Sequence of chain B:
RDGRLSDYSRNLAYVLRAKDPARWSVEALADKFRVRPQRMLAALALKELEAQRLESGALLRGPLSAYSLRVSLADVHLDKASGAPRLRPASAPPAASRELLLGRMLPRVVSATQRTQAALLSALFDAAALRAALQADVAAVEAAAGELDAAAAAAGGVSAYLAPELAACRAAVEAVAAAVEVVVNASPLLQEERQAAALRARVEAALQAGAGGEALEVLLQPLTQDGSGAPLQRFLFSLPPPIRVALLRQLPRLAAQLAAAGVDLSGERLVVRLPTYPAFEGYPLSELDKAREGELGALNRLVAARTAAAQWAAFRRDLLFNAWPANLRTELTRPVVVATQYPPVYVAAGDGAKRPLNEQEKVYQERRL

The following describes two proteins that form a bound complex.

Residue-level contacts at the interface:
Residue K965 in chain B interacts with residue A59 in chain A (closest heavy-atom distance 2.7 Å).
Residue R938 in chain B is in contact with residue N28 in chain A (closest heavy-atom distance 3.6 Å).
Residue P939 in chain B interacts with residue G27 in chain A (closest heavy-atom distance 3.6 Å).
Residue G961 in chain B interacts with residue K64 in chain A (closest heavy-atom distance 3.7 Å).
Residue V942 in chain B interacts with residue G32 in chain A (closest heavy-atom distance 3.5 Å).
Residue A950 in chain B interacts with residue N34 in chain A (closest heavy-atom distance 3.6 Å).
Residue A959 in chain B contacts residue A59 in chain A (closest heavy-atom distance 3.5 Å).
Residue T934 in chain B is in contact with residue K51 in chain A (closest heavy-atom distance 2.8 Å).
Residue R938 in chain B is in contact with residue M29 in chain A (closest heavy-atom distance 3.9 Å).
Residue L936 in chain B interacts with residue H58 in chain A (closest heavy-atom distance 3.3 Å).
Residue P929 in chain B contacts residue P23 in chain A (closest heavy-atom distance 3.5 Å).
Residue T934 in chain B contacts residue P21 in chain A (closest heavy-atom distance 4.3 Å).
Residue R933 in chain B contacts residue R74 in chain A (closest heavy-atom distance 3.5 Å).
Residue T951 in chain B interacts with residue L31 in chain A (closest heavy-atom distance 4.3 Å).
Residue L932 in chain B contacts residue P21 in chain A (closest heavy-atom distance 3.3 Å).
Residue R979 in chain B interacts with residue W18 in chain A (closest heavy-atom distance 3.0 Å).
Residue Q952 in chain B is in contact with residue N34 in chain A (closest heavy-atom distance 3.0 Å).
Residue R979 in chain B interacts with residue D20 in chain A (closest heavy-atom distance 4.0 Å).
Residue V941 in chain B interacts with residue G32 in chain A (closest heavy-atom distance 3.0 Å).
Residue R933 in chain B interacts with residue D79 in chain A (closest heavy-atom distance 4.1 Å).
Residue V940 in chain B is in contact with residue H30 in chain A (closest heavy-atom distance 4.1 Å).
Residue K965 in chain B is in contact with residue G60 in chain A (closest heavy-atom distance 3.3 Å).
Residue L932 in chain B is in contact with residue P23 in chain A (closest heavy-atom distance 4.0 Å).
Residue V941 in chain B interacts with residue L31 in chain A (closest heavy-atom distance 3.4 Å).
Residue R933 in chain B interacts with residue P76 in chain A (closest heavy-atom distance 4.2 Å).
Residue Y975 in chain B is in contact with residue A25 in chain A (closest heavy-atom distance 3.7 Å).
Residue G961 in chain B is in contact with residue H58 in chain A (closest heavy-atom distance 3.4 Å).
Residue R979 in chain B contacts residue L31 in chain A (closest heavy-atom distance 3.4 Å).
Residue T951 in chain B interacts with residue W18 in chain A (closest heavy-atom distance 3.3 Å).
Residue A959 in chain B is in contact with residue H58 in chain A (closest heavy-atom distance 3.9 Å).
Residue A960 in chain B contacts residue H58 in chain A (closest heavy-atom distance 3.5 Å).
Residue E972 in chain B interacts with residue D26 in chain A (closest heavy-atom distance 3.4 Å).
Residue Q971 in chain B is in contact with residue D26 in chain A (closest heavy-atom distance 3.2 Å).
Residue K965 in chain B interacts with residue V61 in chain A (closest heavy-atom distance 3.9 Å).
Residue A930 in chain B interacts with residue P23 in chain A (closest heavy-atom distance 3.9 Å).
Residue P955 in chain B is in contact with residue L31 in chain A (closest heavy-atom distance 3.8 Å).
Residue V940 in chain B interacts with residue M29 in chain A (closest heavy-atom distance 3.6 Å).
Residue G963 in chain B interacts with residue K64 in chain A (closest heavy-atom distance 3.9 Å).
Residue A930 in chain B contacts residue N22 in chain A (closest heavy-atom distance 4.0 Å).
Residue R938 in chain B interacts with residue H58 in chain A (closest heavy-atom distance 3.9 Å).
Residue A927 in chain B is in contact with residue P23 in chain A (closest heavy-atom distance 3.3 Å).
Residue V941 in chain B interacts with residue G27 in chain A (closest heavy-atom distance 3.5 Å).
Residue A927 in chain B contacts residue N28 in chain A (closest heavy-atom distance 3.4 Å).
Residue V941 in chain B interacts with residue M29 in chain A (closest heavy-atom distance 4.2 Å).
Residue T951 in chain B interacts with residue N34 in chain A (closest heavy-atom distance 4.2 Å).
Residue E972 in chain B contacts residue G27 in chain A (closest heavy-atom distance 3.5 Å).
Residue A927 in chain B interacts with residue A25 in chain A (closest heavy-atom distance 4.3 Å).
Residue Q976 in chain B is in contact with residue L31 in chain A (closest heavy-atom distance 3.3 Å).
Residue V940 in chain B is in contact with residue H58 in chain A (closest heavy-atom distance 3.8 Å).
Residue Y957 in chain B is in contact with residue A59 in chain A (closest heavy-atom distance 2.8 Å).
Residue D962 in chain B interacts with residue K64 in chain A (closest heavy-atom distance 4.0 Å).
Residue V942 in chain B is in contact with residue F35 in chain A (closest heavy-atom distance 4.1 Å).
Residue Y975 in chain B contacts residue D26 in chain A (closest heavy-atom distance 3.0 Å).
Residue V942 in chain B contacts residue L31 in chain A (closest heavy-atom distance 4.3 Å).
Residue L932 in chain B is in contact with residue N22 in chain A (closest heavy-atom distance 3.4 Å).
Residue V941 in chain B contacts residue H30 in chain A (closest heavy-atom distance 2.8 Å).
Residue L936 in chain B is in contact with residue M29 in chain A (closest heavy-atom distance 4.1 Å).
Residue P939 in chain B is in contact with residue M29 in chain A (closest heavy-atom distance 3.1 Å).
Residue P939 in chain B interacts with residue N28 in chain A (closest heavy-atom distance 3.7 Å).
Residue Y957 in chain B is in contact with residue V61 in chain A (closest heavy-atom distance 4.4 Å).

Sequence of chain A:
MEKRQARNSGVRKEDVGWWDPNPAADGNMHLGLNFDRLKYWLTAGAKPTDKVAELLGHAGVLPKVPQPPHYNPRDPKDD